Sequence of the first protein:
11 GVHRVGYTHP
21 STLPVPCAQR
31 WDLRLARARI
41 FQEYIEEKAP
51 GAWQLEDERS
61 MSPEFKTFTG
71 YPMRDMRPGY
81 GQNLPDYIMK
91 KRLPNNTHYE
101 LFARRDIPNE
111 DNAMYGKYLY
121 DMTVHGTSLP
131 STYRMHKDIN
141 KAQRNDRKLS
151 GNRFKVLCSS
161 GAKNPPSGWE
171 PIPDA

These two protein chains interact to form a complex.

Residue-level contacts at the interface:
Residue Q240 in the second protein is in contact with residue G168 in the first protein (closest heavy-atom distance 3.1 Å).
Residue R13 in the second protein is in contact with residue I172 in the first protein (closest heavy-atom distance 3.6 Å).
Residue W29 in the second protein interacts with residue D138 in the first protein (closest heavy-atom distance 3.6 Å).
Residue Q247 in the second protein is in contact with residue P166 in the first protein (closest heavy-atom distance 4.0 Å).
Residue Q9 in the second protein interacts with residue P171 in the first protein (closest heavy-atom distance 3.7 Å).
Residue D11 in the second protein interacts with residue W169 in the first protein (closest heavy-atom distance 3.3 Å).
Residue F244 in the second protein interacts with residue P165 in the first protein (closest heavy-atom distance 4.0 Å).
Residue D11 in the second protein contacts residue P171 in the first protein (closest heavy-atom distance 4.3 Å).
Residue Q38 in the second protein contacts residue H125 in the first protein (closest heavy-atom distance 3.5 Å).
Residue M18 in the second protein contacts residue A142 in the first protein (closest heavy-atom distance 3.5 Å).
Residue R203 in the second protein is in contact with residue I139 in the first protein (closest heavy-atom distance 4.7 Å).
Residue H16 in the second protein contacts residue D138 in the first protein (closest heavy-atom distance 2.4 Å).
Residue R15 in the second protein interacts with residue D174 in the first protein (closest heavy-atom distance 2.5 Å).
Residue F30 in the second protein interacts with residue D138 in the first protein (closest heavy-atom distance 3.9 Å).
Residue Q240 in the second protein interacts with residue P166 in the first protein (closest heavy-atom distance 3.5 Å).
Residue Y37 in the second protein interacts with residue T127 in the first protein (closest heavy-atom distance 3.9 Å).
Residue W29 in the second protein is in contact with residue L129 in the first protein (closest heavy-atom distance 4.6 Å).
Residue F244 in the second protein is in contact with residue N164 in the first protein (closest heavy-atom distance 3.7 Å).
Residue F244 in the second protein is in contact with residue G161 in the first protein (closest heavy-atom distance 4.5 Å).
Residue F30 in the second protein is in contact with residue I139 in the first protein (closest heavy-atom distance 4.1 Å).
Residue H16 in the second protein interacts with residue A142 in the first protein (closest heavy-atom distance 3.2 Å).
Residue M242 in the second protein is in contact with residue P166 in the first protein (closest heavy-atom distance 3.1 Å).
Residue Q9 in the second protein contacts residue F154 in the first protein (closest heavy-atom distance 3.5 Å).
Residue T14 in the second protein is in contact with residue W169 in the first protein (closest heavy-atom distance 3.7 Å).
Residue R15 in the second protein is in contact with residue N152 in the first protein (closest heavy-atom distance 4.6 Å).
Residue Y37 in the second protein interacts with residue G126 in the first protein (closest heavy-atom distance 3.2 Å).
Residue P243 in the second protein is in contact with residue P166 in the first protein (closest heavy-atom distance 4.2 Å).
Residue P243 in the second protein contacts residue W169 in the first protein (closest heavy-atom distance 3.7 Å).
Residue H17 in the second protein contacts residue D146 in the first protein (closest heavy-atom distance 3.7 Å).
Residue R15 in the second protein is in contact with residue L149 in the first protein (closest heavy-atom distance 3.7 Å).
Residue M242 in the second protein interacts with residue W169 in the first protein (closest heavy-atom distance 4.4 Å).
Residue H16 in the second protein interacts with residue K141 in the first protein (closest heavy-atom distance 3.6 Å).
Residue A10 in the second protein contacts residue P171 in the first protein (closest heavy-atom distance 4.4 Å).
Residue W29 in the second protein is in contact with residue M135 in the first protein (closest heavy-atom distance 3.7 Å).
Residue D11 in the second protein contacts residue I172 in the first protein (closest heavy-atom distance 3.3 Å).
Residue F244 in the second protein is in contact with residue P166 in the first protein (closest heavy-atom distance 3.5 Å).
Residue R12 in the second protein is in contact with residue P173 in the first protein (closest heavy-atom distance 4.7 Å).
Residue R13 in the second protein contacts residue P171 in the first protein (closest heavy-atom distance 4.1 Å).
Residue M18 in the second protein interacts with residue D146 in the first protein (closest heavy-atom distance 3.1 Å).
Residue Q38 in the second protein is in contact with residue V124 in the first protein (closest heavy-atom distance 3.1 Å).
Residue Q240 in the second protein is in contact with residue S167 in the first protein (closest heavy-atom distance 4.2 Å).
Residue Q9 in the second protein is in contact with residue W169 in the first protein (closest heavy-atom distance 3.5 Å).
Residue R12 in the second protein contacts residue D174 in the first protein (closest heavy-atom distance 4.2 Å).
Residue H17 in the second protein is in contact with residue N145 in the first protein (closest heavy-atom distance 3.2 Å).
Residue M18 in the second protein is in contact with residue Q143 in the first protein (closest heavy-atom distance 4.0 Å).
Residue W29 in the second protein contacts residue P130 in the first protein (closest heavy-atom distance 3.4 Å).
Residue Q240 in the second protein is in contact with residue W169 in the first protein (closest heavy-atom distance 3.2 Å).
Residue F30 in the second protein contacts residue A142 in the first protein (closest heavy-atom distance 3.5 Å).
Residue R15 in the second protein interacts with residue N145 in the first protein (closest heavy-atom distance 3.9 Å).
Residue A10 in the second protein contacts residue F154 in the first protein (closest heavy-atom distance 4.3 Å).
Residue R13 in the second protein contacts residue W169 in the first protein (closest heavy-atom distance 3.6 Å).
Residue E236 in the second protein is in contact with residue S167 in the first protein (closest heavy-atom distance 4.0 Å).
Residue H16 in the second protein interacts with residue N145 in the first protein (closest heavy-atom distance 3.1 Å).
Residue H17 in the second protein is in contact with residue A142 in the first protein (closest heavy-atom distance 3.9 Å).
Residue R13 in the second protein contacts residue E170 in the first protein (closest heavy-atom distance 3.5 Å).
Residue Q38 in the second protein contacts residue G126 in the first protein (closest heavy-atom distance 3.7 Å).
Residue R12 in the second protein contacts residue I172 in the first protein (closest heavy-atom distance 4.0 Å).
Residue N241 in the second protein is in contact with residue W169 in the first protein (closest heavy-atom distance 3.0 Å).
Residue M19 in the second protein interacts with residue D146 in the first protein (closest heavy-atom distance 3.1 Å).
Residue P39 in the second protein interacts with residue G126 in the first protein (closest heavy-atom distance 4.3 Å).

Sequence of the second protein:
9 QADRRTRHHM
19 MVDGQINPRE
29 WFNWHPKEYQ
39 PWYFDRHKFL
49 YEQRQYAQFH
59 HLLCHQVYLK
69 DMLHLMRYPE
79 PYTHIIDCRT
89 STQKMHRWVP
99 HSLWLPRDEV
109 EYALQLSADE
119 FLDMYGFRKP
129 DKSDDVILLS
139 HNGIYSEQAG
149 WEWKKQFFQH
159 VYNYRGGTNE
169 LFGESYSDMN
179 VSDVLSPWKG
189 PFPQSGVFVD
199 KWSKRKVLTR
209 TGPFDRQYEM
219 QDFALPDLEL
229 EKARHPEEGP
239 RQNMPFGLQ